Sequence of protein 2:
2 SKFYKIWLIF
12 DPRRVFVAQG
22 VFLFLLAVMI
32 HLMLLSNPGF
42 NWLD

The following describes two proteins that form a bound complex.

Sequence of protein 1:
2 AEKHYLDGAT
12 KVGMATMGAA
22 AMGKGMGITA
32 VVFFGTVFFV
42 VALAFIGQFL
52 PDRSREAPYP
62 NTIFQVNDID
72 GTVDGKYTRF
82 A

Contacts between the two chains:
Residue F34 in protein 1 is in contact with residue F25 in protein 2 (closest heavy-atom distance 3.6 Å).
Residue G26 in protein 1 interacts with residue G21 in protein 2 (closest heavy-atom distance 4.1 Å).
Residue M23 in protein 1 interacts with residue V18 in protein 2 (closest heavy-atom distance 4.5 Å).
Residue M18 in protein 1 contacts residue F17 in protein 2 (closest heavy-atom distance 4.5 Å).
Residue M27 in protein 1 contacts residue V22 in protein 2 (closest heavy-atom distance 4.1 Å).
Residue M23 in protein 1 interacts with residue Q20 in protein 2 (closest heavy-atom distance 3.9 Å).
Residue G26 in protein 1 interacts with residue V22 in protein 2 (closest heavy-atom distance 3.8 Å).
Residue A22 in protein 1 contacts residue F17 in protein 2 (closest heavy-atom distance 3.6 Å).
Residue M27 in protein 1 contacts residue Q20 in protein 2 (closest heavy-atom distance 5.0 Å).
Residue M27 in protein 1 interacts with residue F25 in protein 2 (closest heavy-atom distance 4.0 Å).
Residue M27 in protein 1 is in contact with residue G21 in protein 2 (closest heavy-atom distance 3.7 Å).
Residue H5 in protein 1 is in contact with residue D12 in protein 2 (closest heavy-atom distance 3.6 Å).
Residue H5 in protein 1 is in contact with residue R14 in protein 2 (closest heavy-atom distance 3.2 Å).
Residue G26 in protein 1 contacts residue V18 in protein 2 (closest heavy-atom distance 3.7 Å).
Residue F34 in protein 1 interacts with residue L33 in protein 2 (closest heavy-atom distance 4.9 Å).
Residue M23 in protein 1 is in contact with residue G21 in protein 2 (closest heavy-atom distance 3.7 Å).
Residue M18 in protein 1 is in contact with residue R14 in protein 2 (closest heavy-atom distance 4.0 Å).
Residue M23 in protein 1 contacts residue F17 in protein 2 (closest heavy-atom distance 3.4 Å).
Residue G19 in protein 1 interacts with residue F17 in protein 2 (closest heavy-atom distance 3.9 Å).
Residue A22 in protein 1 interacts with residue R14 in protein 2 (closest heavy-atom distance 4.1 Å).
Residue M23 in protein 1 interacts with residue L24 in protein 2 (closest heavy-atom distance 4.3 Å).
Residue A31 in protein 1 interacts with residue F25 in protein 2 (closest heavy-atom distance 3.5 Å).
Residue M27 in protein 1 interacts with residue V18 in protein 2 (closest heavy-atom distance 4.9 Å).
Residue F34 in protein 1 is in contact with residue V29 in protein 2 (closest heavy-atom distance 3.9 Å).
Residue A22 in protein 1 interacts with residue V18 in protein 2 (closest heavy-atom distance 3.7 Å).
Residue T30 in protein 1 contacts residue F25 in protein 2 (closest heavy-atom distance 3.4 Å).
Residue Y6 in protein 1 contacts residue P13 in protein 2 (closest heavy-atom distance 4.4 Å).
Residue T30 in protein 1 is in contact with residue V22 in protein 2 (closest heavy-atom distance 3.5 Å).
Residue M27 in protein 1 interacts with residue L24 in protein 2 (closest heavy-atom distance 3.9 Å).
Residue F35 in protein 1 interacts with residue F25 in protein 2 (closest heavy-atom distance 4.1 Å).
Residue T30 in protein 1 is in contact with residue G21 in protein 2 (closest heavy-atom distance 4.8 Å).
Residue K25 in protein 1 is in contact with residue V18 in protein 2 (closest heavy-atom distance 4.6 Å).
Residue T30 in protein 1 interacts with residue L26 in protein 2 (closest heavy-atom distance 4.0 Å).
Residue H5 in protein 1 interacts with residue P13 in protein 2 (closest heavy-atom distance 4.2 Å).